Interface contacts:
Residue W8 in protein 1 interacts with residue L25 in protein 2 (closest heavy-atom distance 2.9 Å).
Residue I6 in protein 1 contacts residue D26 in protein 2 (closest heavy-atom distance 3.1 Å).
Residue N226 in protein 1 interacts with residue N60 in protein 2 (closest heavy-atom distance 2.9 Å).
Residue E206 in protein 1 contacts residue R57 in protein 2 (closest heavy-atom distance 2.9 Å).
Residue S10 in protein 1 is in contact with residue E99 in protein 2 (closest heavy-atom distance 3.2 Å).
Residue M9 in protein 1 interacts with residue W101 in protein 2 (closest heavy-atom distance 2.7 Å).
Residue I6 in protein 1 interacts with residue F27 in protein 2 (closest heavy-atom distance 2.6 Å).
Residue R7 in protein 1 is in contact with residue V102 in protein 2 (closest heavy-atom distance 3.2 Å).
Residue I14 in protein 1 is in contact with residue N96 in protein 2 (closest heavy-atom distance 3.3 Å).
Residue S10 in protein 1 interacts with residue N96 in protein 2 (closest heavy-atom distance 3.3 Å).
Residue L21 in protein 1 is in contact with residue R88 in protein 2 (closest heavy-atom distance 2.9 Å).
Residue P2 in protein 1 interacts with residue G31 in protein 2 (closest heavy-atom distance 2.7 Å).
Residue F393 in protein 1 is in contact with residue Y36 in protein 2 (closest heavy-atom distance 2.3 Å).
Residue E11 in protein 1 contacts residue T21 in protein 2 (closest heavy-atom distance 3.1 Å).
Residue E11 in protein 1 contacts residue E99 in protein 2 (closest heavy-atom distance 3.0 Å).
Residue D5 in protein 1 interacts with residue F27 in protein 2 (closest heavy-atom distance 3.2 Å).
Residue R255 in protein 1 is in contact with residue Y75 in protein 2 (closest heavy-atom distance 3.2 Å).
Residue D271 in protein 1 contacts residue Y75 in protein 2 (closest heavy-atom distance 3.2 Å).
Residue H225 in protein 1 contacts residue N60 in protein 2 (closest heavy-atom distance 2.7 Å).
Residue F257 in protein 1 interacts with residue S77 in protein 2 (closest heavy-atom distance 3.1 Å).
Residue D16 in protein 1 interacts with residue L95 in protein 2 (closest heavy-atom distance 2.8 Å).
Residue N203 in protein 1 is in contact with residue H12 in protein 2 (closest heavy-atom distance 3.1 Å).
Residue D5 in protein 1 is in contact with residue N107 in protein 2 (closest heavy-atom distance 2.9 Å).
Residue W8 in protein 1 interacts with residue G24 in protein 2 (closest heavy-atom distance 3.0 Å).
Residue F258 in protein 1 interacts with residue S77 in protein 2 (closest heavy-atom distance 3.1 Å).
Residue R222 in protein 1 interacts with residue D14 in protein 2 (closest heavy-atom distance 2.8 Å).
Residue K211 in protein 1 is in contact with residue Y59 in protein 2 (closest heavy-atom distance 3.0 Å).
Residue R146 in protein 1 contacts residue S15 in protein 2 (closest heavy-atom distance 3.1 Å).
Residue M20 in protein 1 is in contact with residue G91 in protein 2 (closest heavy-atom distance 2.9 Å).
Residue S10 in protein 1 is in contact with residue V23 in protein 2 (closest heavy-atom distance 2.8 Å).
Residue D212 in protein 1 contacts residue S15 in protein 2 (closest heavy-atom distance 2.8 Å).
Residue N226 in protein 1 is in contact with residue A97 in protein 2 (closest heavy-atom distance 3.0 Å).
Residue S200 in protein 1 is in contact with residue D62 in protein 2 (closest heavy-atom distance 2.7 Å).
Residue Q3 in protein 1 contacts residue N107 in protein 2 (closest heavy-atom distance 3.1 Å).
Residue E11 in protein 1 interacts with residue S22 in protein 2 (closest heavy-atom distance 3.2 Å).
Residue S12 in protein 1 interacts with residue N96 in protein 2 (closest heavy-atom distance 2.9 Å).
Residue E220 in protein 1 interacts with residue P17 in protein 2 (closest heavy-atom distance 3.2 Å).
Residue D5 in protein 1 is in contact with residue S105 in protein 2 (closest heavy-atom distance 2.8 Å).
Residue R255 in protein 1 contacts residue D62 in protein 2 (closest heavy-atom distance 3.0 Å).
Residue R7 in protein 1 contacts residue D103 in protein 2 (closest heavy-atom distance 2.9 Å).
Residue P23 in protein 1 contacts residue D89 in protein 2 (closest heavy-atom distance 2.9 Å).
Residue Q3 in protein 1 contacts residue S28 in protein 2 (closest heavy-atom distance 3.3 Å).
Residue N226 in protein 1 interacts with residue L58 in protein 2 (closest heavy-atom distance 3.1 Å).
Residue E396 in protein 1 contacts residue L45 in protein 2 (closest heavy-atom distance 2.9 Å).
Residue S10 in protein 1 contacts residue T100 in protein 2 (closest heavy-atom distance 2.8 Å).
Residue K211 in protein 1 contacts residue E99 in protein 2 (closest heavy-atom distance 2.6 Å).
Residue S10 in protein 1 interacts with residue W94 in protein 2 (closest heavy-atom distance 2.9 Å).
Residue R222 in protein 1 interacts with residue A98 in protein 2 (closest heavy-atom distance 3.3 Å).
Residue S10 in protein 1 contacts residue S22 in protein 2 (closest heavy-atom distance 3.1 Å).
Residue T269 in protein 1 interacts with residue Y66 in protein 2 (closest heavy-atom distance 2.9 Å).
Residue D5 in protein 1 contacts residue S28 in protein 2 (closest heavy-atom distance 2.5 Å).
Residue P387 in protein 1 contacts residue H84 in protein 2 (closest heavy-atom distance 2.9 Å).
Residue H225 in protein 1 interacts with residue Y59 in protein 2 (closest heavy-atom distance 3.2 Å).
Residue S259 in protein 1 interacts with residue F93 in protein 2 (closest heavy-atom distance 3.3 Å).
Residue T4 in protein 1 is in contact with residue L29 in protein 2 (closest heavy-atom distance 2.9 Å).
Residue M9 in protein 1 contacts residue T100 in protein 2 (closest heavy-atom distance 3.0 Å).
Residue F18 in protein 1 is in contact with residue F93 in protein 2 (closest heavy-atom distance 2.8 Å).
Residue T4 in protein 1 contacts residue M32 in protein 2 (closest heavy-atom distance 2.8 Å).
Residue T269 in protein 1 interacts with residue E40 in protein 2 (closest heavy-atom distance 3.2 Å).
Residue V25 in protein 1 contacts residue D89 in protein 2 (closest heavy-atom distance 3.1 Å).

These two protein chains interact to form a complex.

Sequence of protein 1:
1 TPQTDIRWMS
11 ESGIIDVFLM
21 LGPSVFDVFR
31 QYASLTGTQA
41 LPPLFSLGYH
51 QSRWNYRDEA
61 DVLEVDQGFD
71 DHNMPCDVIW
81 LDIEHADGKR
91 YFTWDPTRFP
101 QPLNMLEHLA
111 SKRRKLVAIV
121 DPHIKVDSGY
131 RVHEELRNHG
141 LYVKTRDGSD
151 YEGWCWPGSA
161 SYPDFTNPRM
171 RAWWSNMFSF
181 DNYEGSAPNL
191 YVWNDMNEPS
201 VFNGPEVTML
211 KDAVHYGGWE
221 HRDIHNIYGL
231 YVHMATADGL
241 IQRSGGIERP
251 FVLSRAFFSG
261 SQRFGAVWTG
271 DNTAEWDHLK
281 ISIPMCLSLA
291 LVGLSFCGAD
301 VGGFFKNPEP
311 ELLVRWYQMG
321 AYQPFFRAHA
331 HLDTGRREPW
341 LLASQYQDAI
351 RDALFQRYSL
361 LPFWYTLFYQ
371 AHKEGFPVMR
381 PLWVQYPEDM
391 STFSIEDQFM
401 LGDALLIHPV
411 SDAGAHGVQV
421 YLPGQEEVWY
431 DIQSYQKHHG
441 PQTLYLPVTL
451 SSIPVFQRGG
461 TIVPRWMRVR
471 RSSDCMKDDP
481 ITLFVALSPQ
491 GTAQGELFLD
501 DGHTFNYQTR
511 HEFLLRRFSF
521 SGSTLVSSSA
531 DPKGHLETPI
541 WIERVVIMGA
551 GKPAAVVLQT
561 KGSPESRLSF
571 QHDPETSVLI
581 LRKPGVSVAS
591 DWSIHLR

Sequence of protein 2:
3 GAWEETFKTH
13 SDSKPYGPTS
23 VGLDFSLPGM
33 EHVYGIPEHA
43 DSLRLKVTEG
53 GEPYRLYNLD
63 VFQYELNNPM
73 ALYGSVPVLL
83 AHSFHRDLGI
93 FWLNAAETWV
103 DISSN